Sequence of chain A:
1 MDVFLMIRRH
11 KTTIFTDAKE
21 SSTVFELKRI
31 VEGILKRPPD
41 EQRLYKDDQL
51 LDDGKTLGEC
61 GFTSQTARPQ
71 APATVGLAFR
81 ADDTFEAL

These two protein chains interact to form a complex.

Sequence of chain B:
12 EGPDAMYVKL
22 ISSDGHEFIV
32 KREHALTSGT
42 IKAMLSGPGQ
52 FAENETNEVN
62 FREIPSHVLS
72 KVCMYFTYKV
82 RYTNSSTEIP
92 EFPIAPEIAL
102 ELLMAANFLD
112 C

Interface contacts:
Residue M17 in chain B interacts with residue I34 in chain A (closest heavy-atom distance 3.6 Å).
Residue Y83 in chain B interacts with residue R68 in chain A (closest heavy-atom distance 3.5 Å).
Residue G26 in chain B is in contact with residue K11 in chain A (closest heavy-atom distance 2.9 Å).
Residue I30 in chain B contacts residue L35 in chain A (closest heavy-atom distance 3.8 Å).
Residue K32 in chain B is in contact with residue F15 in chain A (closest heavy-atom distance 4.0 Å).
Residue R82 in chain B is in contact with residue D17 in chain A (closest heavy-atom distance 2.8 Å).
Residue M75 in chain B contacts residue F15 in chain A (closest heavy-atom distance 4.1 Å).
Residue Y18 in chain B is in contact with residue T16 in chain A (closest heavy-atom distance 3.9 Å).
Residue E12 in chain B is in contact with residue L35 in chain A (closest heavy-atom distance 4.9 Å).
Residue E28 in chain B interacts with residue K11 in chain A (closest heavy-atom distance 3.4 Å).
Residue Y79 in chain B contacts residue P69 in chain A (closest heavy-atom distance 3.2 Å).
Residue Y83 in chain B interacts with residue P69 in chain A (closest heavy-atom distance 3.3 Å).
Residue E12 in chain B contacts residue I34 in chain A (closest heavy-atom distance 4.1 Å).
Residue Y79 in chain B is in contact with residue Q70 in chain A (closest heavy-atom distance 3.4 Å).
Residue I30 in chain B contacts residue T13 in chain A (closest heavy-atom distance 3.2 Å).
Residue M75 in chain B interacts with residue P69 in chain A (closest heavy-atom distance 3.1 Å).
Residue S71 in chain B is in contact with residue F15 in chain A (closest heavy-atom distance 4.7 Å).
Residue H27 in chain B interacts with residue H10 in chain A (closest heavy-atom distance 4.4 Å).
Residue E28 in chain B is in contact with residue T13 in chain A (closest heavy-atom distance 3.8 Å).
Residue H27 in chain B contacts residue T12 in chain A (closest heavy-atom distance 4.9 Å).
Residue Y18 in chain B interacts with residue I14 in chain A (closest heavy-atom distance 4.5 Å).
Residue H27 in chain B is in contact with residue R8 in chain A (closest heavy-atom distance 3.5 Å).
Residue P94 in chain B contacts residue Q70 in chain A (closest heavy-atom distance 3.3 Å).
Residue E28 in chain B is in contact with residue T12 in chain A (closest heavy-atom distance 3.3 Å).
Residue R82 in chain B interacts with residue D2 in chain A (closest heavy-atom distance 3.1 Å).
Residue Y83 in chain B contacts residue Q70 in chain A (closest heavy-atom distance 4.3 Å).
Residue S71 in chain B is in contact with residue M6 in chain A (closest heavy-atom distance 4.7 Å).
Residue Y18 in chain B contacts residue F15 in chain A (closest heavy-atom distance 2.6 Å).
Residue F29 in chain B contacts residue M6 in chain A (closest heavy-atom distance 4.0 Å).
Residue G13 in chain B is in contact with residue I34 in chain A (closest heavy-atom distance 3.5 Å).
Residue Y83 in chain B interacts with residue D2 in chain A (closest heavy-atom distance 4.8 Å).
Residue F29 in chain B contacts residue F15 in chain A (closest heavy-atom distance 4.3 Å).
Residue I30 in chain B is in contact with residue I14 in chain A (closest heavy-atom distance 3.6 Å).
Residue H27 in chain B is in contact with residue K11 in chain A (closest heavy-atom distance 3.3 Å).
Residue K32 in chain B interacts with residue T16 in chain A (closest heavy-atom distance 2.8 Å).
Residue P91 in chain B is in contact with residue Q70 in chain A (closest heavy-atom distance 3.6 Å).
Residue Y18 in chain B interacts with residue I34 in chain A (closest heavy-atom distance 3.7 Å).
Residue M75 in chain B contacts residue Q70 in chain A (closest heavy-atom distance 3.2 Å).
Residue C74 in chain B is in contact with residue F15 in chain A (closest heavy-atom distance 3.4 Å).
Residue M75 in chain B interacts with residue P72 in chain A (closest heavy-atom distance 4.0 Å).
Residue K20 in chain B interacts with residue L35 in chain A (closest heavy-atom distance 4.8 Å).
Residue E92 in chain B contacts residue Q70 in chain A (closest heavy-atom distance 2.8 Å).
Residue Y18 in chain B contacts residue I30 in chain A (closest heavy-atom distance 3.8 Å).
Residue H35 in chain B contacts residue D17 in chain A (closest heavy-atom distance 3.9 Å).
Residue T78 in chain B is in contact with residue F15 in chain A (closest heavy-atom distance 3.8 Å).
Residue G13 in chain B interacts with residue K36 in chain A (closest heavy-atom distance 4.2 Å).
Residue R82 in chain B contacts residue F4 in chain A (closest heavy-atom distance 3.5 Å).
Residue V31 in chain B contacts residue F15 in chain A (closest heavy-atom distance 4.0 Å).
Residue F29 in chain B interacts with residue T13 in chain A (closest heavy-atom distance 3.6 Å).
Residue Y79 in chain B contacts residue F4 in chain A (closest heavy-atom distance 5.0 Å).
Residue T78 in chain B contacts residue F4 in chain A (closest heavy-atom distance 3.2 Å).
Residue R82 in chain B contacts residue P69 in chain A (closest heavy-atom distance 4.4 Å).
Residue F93 in chain B interacts with residue Q70 in chain A (closest heavy-atom distance 4.2 Å).
Residue M75 in chain B is in contact with residue A71 in chain A (closest heavy-atom distance 4.3 Å).
Residue Y18 in chain B interacts with residue L35 in chain A (closest heavy-atom distance 4.1 Å).
Residue D15 in chain B interacts with residue I34 in chain A (closest heavy-atom distance 3.9 Å).
Residue I30 in chain B contacts residue F15 in chain A (closest heavy-atom distance 3.2 Å).
Residue K32 in chain B contacts residue D17 in chain A (closest heavy-atom distance 3.8 Å).